These two protein chains interact to form a complex.

Contacts between the two chains:
Residue G36 in chain A contacts residue G44 in chain B (closest heavy-atom distance 4.1 Å).
Residue R135 in chain A contacts residue I47 in chain B (closest heavy-atom distance 2.9 Å).
Residue S281 in chain A interacts with residue R39 in chain B (closest heavy-atom distance 3.2 Å).
Residue P49 in chain A is in contact with residue F58 in chain B (closest heavy-atom distance 3.5 Å).
Residue P49 in chain A interacts with residue H54 in chain B (closest heavy-atom distance 4.0 Å).
Residue G134 in chain A interacts with residue I47 in chain B (closest heavy-atom distance 4.0 Å).
Residue E131 in chain A interacts with residue Y46 in chain B (closest heavy-atom distance 3.3 Å).
Residue P101 in chain A interacts with residue G38 in chain B (closest heavy-atom distance 3.5 Å).
Residue Y100 in chain A interacts with residue W31 in chain B (closest heavy-atom distance 3.3 Å).
Residue E102 in chain A contacts residue V41 in chain B (closest heavy-atom distance 3.6 Å).
Residue I28 in chain A interacts with residue F45 in chain B (closest heavy-atom distance 3.9 Å).
Residue R42 in chain A contacts residue N53 in chain B (closest heavy-atom distance 3.4 Å).
Residue P101 in chain A interacts with residue V41 in chain B (closest heavy-atom distance 3.7 Å).
Residue F50 in chain A is in contact with residue M57 in chain B (closest heavy-atom distance 3.3 Å).
Residue P49 in chain A contacts residue M57 in chain B (closest heavy-atom distance 3.8 Å).
Residue I175 in chain A contacts residue F45 in chain B (closest heavy-atom distance 4.1 Å).
Residue P101 in chain A is in contact with residue Y52 in chain B (closest heavy-atom distance 2.8 Å).
Residue Y100 in chain A contacts residue M34 in chain B (closest heavy-atom distance 3.7 Å).
Residue H132 in chain A contacts residue Y46 in chain B (closest heavy-atom distance 2.9 Å).
Residue A203 in chain A is in contact with residue R39 in chain B (closest heavy-atom distance 3.2 Å).
Residue G36 in chain A interacts with residue V41 in chain B (closest heavy-atom distance 4.0 Å).
Residue R34 in chain A contacts residue G42 in chain B (closest heavy-atom distance 3.7 Å).
Residue P101 in chain A is in contact with residue R56 in chain B (closest heavy-atom distance 3.5 Å).
Residue I175 in chain A is in contact with residue T43 in chain B (closest heavy-atom distance 3.7 Å).
Residue L137 in chain A is in contact with residue Y46 in chain B (closest heavy-atom distance 3.9 Å).
Residue P35 in chain A is in contact with residue T43 in chain B (closest heavy-atom distance 3.8 Å).
Residue Y100 in chain A is in contact with residue R56 in chain B (closest heavy-atom distance 2.8 Å).
Residue I175 in chain A interacts with residue L40 in chain B (closest heavy-atom distance 3.9 Å).
Residue R135 in chain A interacts with residue P48 in chain B (closest heavy-atom distance 3.2 Å).
Residue L279 in chain A contacts residue R39 in chain B (closest heavy-atom distance 4.1 Å).
Residue F50 in chain A is in contact with residue F58 in chain B (closest heavy-atom distance 3.5 Å).
Residue K277 in chain A is in contact with residue R36 in chain B (closest heavy-atom distance 2.9 Å).
Residue F104 in chain A is in contact with residue P48 in chain B (closest heavy-atom distance 3.3 Å).
Residue F136 in chain A contacts residue Y46 in chain B (closest heavy-atom distance 3.6 Å).
Residue R135 in chain A is in contact with residue F45 in chain B (closest heavy-atom distance 4.1 Å).
Residue Y30 in chain A interacts with residue T43 in chain B (closest heavy-atom distance 4.0 Å).
Residue K173 in chain A interacts with residue F45 in chain B (closest heavy-atom distance 3.4 Å).
Residue F136 in chain A is in contact with residue F45 in chain B (closest heavy-atom distance 4.0 Å).
Residue K173 in chain A contacts residue T43 in chain B (closest heavy-atom distance 3.4 Å).
Residue Y100 in chain A contacts residue Y52 in chain B (closest heavy-atom distance 3.1 Å).
Residue R34 in chain A is in contact with residue R39 in chain B (closest heavy-atom distance 4.1 Å).
Residue E284 in chain A contacts residue K35 in chain B (closest heavy-atom distance 3.4 Å).
Residue N48 in chain A contacts residue M57 in chain B (closest heavy-atom distance 3.7 Å).
Residue D205 in chain A interacts with residue R39 in chain B (closest heavy-atom distance 3.5 Å).
Residue L137 in chain A is in contact with residue I47 in chain B (closest heavy-atom distance 3.6 Å).
Residue E102 in chain A is in contact with residue R56 in chain B (closest heavy-atom distance 2.9 Å).
Residue P35 in chain A is in contact with residue G42 in chain B (closest heavy-atom distance 3.9 Å).
Residue G103 in chain A contacts residue V41 in chain B (closest heavy-atom distance 3.5 Å).
Residue F43 in chain A interacts with residue R56 in chain B (closest heavy-atom distance 3.8 Å).
Residue P101 in chain A contacts residue G42 in chain B (closest heavy-atom distance 3.5 Å).
Residue D98 in chain A is in contact with residue R56 in chain B (closest heavy-atom distance 4.1 Å).
Residue E102 in chain A interacts with residue P48 in chain B (closest heavy-atom distance 3.8 Å).
Residue R135 in chain A contacts residue P49 in chain B (closest heavy-atom distance 3.3 Å).
Residue R135 in chain A interacts with residue Y46 in chain B (closest heavy-atom distance 3.5 Å).
Residue N111 in chain A interacts with residue I47 in chain B (closest heavy-atom distance 3.8 Å).
Residue A203 in chain A is in contact with residue L40 in chain B (closest heavy-atom distance 3.5 Å).
Residue G36 in chain A contacts residue G42 in chain B (closest heavy-atom distance 2.9 Å).
Residue E284 in chain A is in contact with residue R39 in chain B (closest heavy-atom distance 2.8 Å).
Residue A203 in chain A interacts with residue T43 in chain B (closest heavy-atom distance 4.1 Å).
Residue L137 in chain A contacts residue F45 in chain B (closest heavy-atom distance 3.0 Å).

Sequence of chain B:
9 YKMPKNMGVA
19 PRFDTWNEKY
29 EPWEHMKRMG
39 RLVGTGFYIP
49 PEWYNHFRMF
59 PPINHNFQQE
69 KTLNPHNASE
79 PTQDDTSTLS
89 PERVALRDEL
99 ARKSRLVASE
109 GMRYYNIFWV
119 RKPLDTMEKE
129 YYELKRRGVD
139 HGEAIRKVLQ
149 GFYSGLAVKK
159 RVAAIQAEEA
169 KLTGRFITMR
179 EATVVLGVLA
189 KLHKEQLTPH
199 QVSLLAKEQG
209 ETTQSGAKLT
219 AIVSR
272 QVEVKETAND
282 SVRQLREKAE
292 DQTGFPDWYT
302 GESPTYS

Sequence of chain A:
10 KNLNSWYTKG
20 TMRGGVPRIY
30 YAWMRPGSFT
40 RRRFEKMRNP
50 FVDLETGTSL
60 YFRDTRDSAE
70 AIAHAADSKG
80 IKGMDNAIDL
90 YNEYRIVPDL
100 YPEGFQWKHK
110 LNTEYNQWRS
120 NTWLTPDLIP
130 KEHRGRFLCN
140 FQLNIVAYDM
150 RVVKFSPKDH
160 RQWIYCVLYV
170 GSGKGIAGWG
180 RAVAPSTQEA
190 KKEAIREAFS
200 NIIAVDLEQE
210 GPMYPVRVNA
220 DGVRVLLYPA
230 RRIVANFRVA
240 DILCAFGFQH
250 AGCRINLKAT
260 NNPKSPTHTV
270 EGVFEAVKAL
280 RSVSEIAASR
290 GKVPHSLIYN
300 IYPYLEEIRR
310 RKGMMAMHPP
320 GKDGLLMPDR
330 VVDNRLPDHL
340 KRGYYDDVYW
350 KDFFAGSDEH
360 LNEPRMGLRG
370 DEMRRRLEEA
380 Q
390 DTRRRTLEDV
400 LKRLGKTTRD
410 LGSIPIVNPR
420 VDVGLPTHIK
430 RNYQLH